These two protein chains interact to form a complex.

Contacts between the two chains:
Residue G417 in the second protein contacts residue L408 in the first protein (closest heavy-atom distance 3.0 Å).
Residue F455 in the second protein is in contact with residue R289 in the first protein (closest heavy-atom distance 2.9 Å).
Residue T160 in the second protein is in contact with residue H288 in the first protein (closest heavy-atom distance 3.2 Å).
Residue G426 in the second protein interacts with residue L295 in the first protein (closest heavy-atom distance 3.5 Å).
Residue G417 in the second protein is in contact with residue S407 in the first protein (closest heavy-atom distance 3.5 Å).
Residue G434 in the second protein is in contact with residue V349 in the first protein (closest heavy-atom distance 3.1 Å).
Residue F455 in the second protein interacts with residue L227 in the first protein (closest heavy-atom distance 3.5 Å).
Residue W119 in the second protein interacts with residue P286 in the first protein (closest heavy-atom distance 3.6 Å).
Residue T42 in the second protein contacts residue K267 in the first protein (closest heavy-atom distance 2.6 Å).
Residue P435 in the second protein contacts residue Y347 in the first protein (closest heavy-atom distance 3.2 Å).
Residue K443 in the second protein interacts with residue E445 in the first protein (closest heavy-atom distance 3.4 Å).
Residue Y467 in the second protein is in contact with residue R293 in the first protein (closest heavy-atom distance 3.1 Å).
Residue E449 in the second protein contacts residue E344 in the first protein (closest heavy-atom distance 2.8 Å).
Residue F412 in the second protein contacts residue F412 in the first protein (closest heavy-atom distance 3.5 Å).
Residue D427 in the second protein is in contact with residue A296 in the first protein (closest heavy-atom distance 3.0 Å).
Residue S415 in the second protein is in contact with residue F412 in the first protein (closest heavy-atom distance 3.0 Å).
Residue L432 in the second protein is in contact with residue E383 in the first protein (closest heavy-atom distance 3.2 Å).
Residue G434 in the second protein is in contact with residue F343 in the first protein (closest heavy-atom distance 3.6 Å).
Residue F162 in the second protein interacts with residue Y287 in the first protein (closest heavy-atom distance 3.2 Å).
Residue H437 in the second protein interacts with residue Q405 in the first protein (closest heavy-atom distance 3.1 Å).
Residue R469 in the second protein is in contact with residue E344 in the first protein (closest heavy-atom distance 3.3 Å).
Residue V438 in the second protein contacts residue R485 in the first protein (closest heavy-atom distance 3.5 Å).
Residue K121 in the second protein is in contact with residue E264 in the first protein (closest heavy-atom distance 3.4 Å).
Residue F120 in the second protein contacts residue E264 in the first protein (closest heavy-atom distance 3.4 Å).
Residue D433 in the second protein contacts residue N384 in the first protein (closest heavy-atom distance 3.0 Å).
Residue D433 in the second protein interacts with residue F343 in the first protein (closest heavy-atom distance 3.4 Å).
Residue W119 in the second protein interacts with residue S285 in the first protein (closest heavy-atom distance 3.5 Å).
Residue E38 in the second protein contacts residue K267 in the first protein (closest heavy-atom distance 3.2 Å).
Residue I41 in the second protein contacts residue R284 in the first protein (closest heavy-atom distance 2.8 Å).
Residue H437 in the second protein is in contact with residue R485 in the first protein (closest heavy-atom distance 3.4 Å).
Residue Q442 in the second protein is in contact with residue F412 in the first protein (closest heavy-atom distance 3.5 Å).
Residue V425 in the second protein is in contact with residue S342 in the first protein (closest heavy-atom distance 3.5 Å).
Residue E158 in the second protein contacts residue K282 in the first protein (closest heavy-atom distance 3.4 Å).
Residue K414 in the second protein is in contact with residue E411 in the first protein (closest heavy-atom distance 3.6 Å).
Residue D433 in the second protein contacts residue F348 in the first protein (closest heavy-atom distance 3.6 Å).
Residue G44 in the second protein is in contact with residue R284 in the first protein (closest heavy-atom distance 3.3 Å).
Residue T42 in the second protein contacts residue R284 in the first protein (closest heavy-atom distance 3.3 Å).
Residue M430 in the second protein interacts with residue R293 in the first protein (closest heavy-atom distance 2.8 Å).
Residue V438 in the second protein interacts with residue Q405 in the first protein (closest heavy-atom distance 2.9 Å).
Residue G413 in the second protein contacts residue F412 in the first protein (closest heavy-atom distance 3.4 Å).
Residue A440 in the second protein interacts with residue W406 in the first protein (closest heavy-atom distance 3.3 Å).
Residue R469 in the second protein contacts residue P341 in the first protein (closest heavy-atom distance 2.9 Å).
Residue Y467 in the second protein interacts with residue L227 in the first protein (closest heavy-atom distance 3.1 Å).
Residue D476 in the second protein interacts with residue K482 in the first protein (closest heavy-atom distance 3.5 Å).
Residue D433 in the second protein interacts with residue G382 in the first protein (closest heavy-atom distance 3.6 Å).
Residue K443 in the second protein interacts with residue K443 in the first protein (closest heavy-atom distance 3.2 Å).
Residue V425 in the second protein is in contact with residue R293 in the first protein (closest heavy-atom distance 3.6 Å).
Residue S436 in the second protein is in contact with residue L487 in the first protein (closest heavy-atom distance 3.1 Å).
Residue G434 in the second protein is in contact with residue F348 in the first protein (closest heavy-atom distance 3.3 Å).
Residue L466 in the second protein interacts with residue Y287 in the first protein (closest heavy-atom distance 3.6 Å).
Residue G413 in the second protein interacts with residue E411 in the first protein (closest heavy-atom distance 3.4 Å).
Residue S416 in the second protein interacts with residue T410 in the first protein (closest heavy-atom distance 3.6 Å).
Residue R469 in the second protein is in contact with residue S342 in the first protein (closest heavy-atom distance 3.0 Å).
Residue S416 in the second protein interacts with residue L408 in the first protein (closest heavy-atom distance 3.4 Å).
Residue F455 in the second protein interacts with residue S339 in the first protein (closest heavy-atom distance 2.9 Å).
Residue F162 in the second protein is in contact with residue P286 in the first protein (closest heavy-atom distance 3.3 Å).
Residue S436 in the second protein is in contact with residue R485 in the first protein (closest heavy-atom distance 3.2 Å).
Residue G413 in the second protein contacts residue G413 in the first protein (closest heavy-atom distance 2.8 Å).
Residue L45 in the second protein is in contact with residue P286 in the first protein (closest heavy-atom distance 3.5 Å).
Residue D433 in the second protein interacts with residue E383 in the first protein (closest heavy-atom distance 2.8 Å).

Sequence of the first protein:
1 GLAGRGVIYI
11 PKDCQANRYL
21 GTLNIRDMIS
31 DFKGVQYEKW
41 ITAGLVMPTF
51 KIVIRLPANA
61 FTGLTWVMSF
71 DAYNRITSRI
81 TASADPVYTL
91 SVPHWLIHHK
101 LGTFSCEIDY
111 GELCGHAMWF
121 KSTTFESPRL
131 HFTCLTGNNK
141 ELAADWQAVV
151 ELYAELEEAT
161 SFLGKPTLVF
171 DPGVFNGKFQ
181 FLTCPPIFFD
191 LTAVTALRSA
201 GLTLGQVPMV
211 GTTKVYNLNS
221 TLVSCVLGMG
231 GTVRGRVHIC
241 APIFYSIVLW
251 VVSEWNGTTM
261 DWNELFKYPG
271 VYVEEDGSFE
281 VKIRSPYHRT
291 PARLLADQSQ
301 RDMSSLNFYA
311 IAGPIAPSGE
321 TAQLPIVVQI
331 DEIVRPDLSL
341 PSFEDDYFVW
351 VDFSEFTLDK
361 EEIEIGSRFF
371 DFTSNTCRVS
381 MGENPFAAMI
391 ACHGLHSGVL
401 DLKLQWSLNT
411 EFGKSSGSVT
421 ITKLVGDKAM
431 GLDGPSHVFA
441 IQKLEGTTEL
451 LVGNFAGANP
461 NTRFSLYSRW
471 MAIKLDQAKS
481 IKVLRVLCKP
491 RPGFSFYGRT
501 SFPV

Sequence of the second protein:
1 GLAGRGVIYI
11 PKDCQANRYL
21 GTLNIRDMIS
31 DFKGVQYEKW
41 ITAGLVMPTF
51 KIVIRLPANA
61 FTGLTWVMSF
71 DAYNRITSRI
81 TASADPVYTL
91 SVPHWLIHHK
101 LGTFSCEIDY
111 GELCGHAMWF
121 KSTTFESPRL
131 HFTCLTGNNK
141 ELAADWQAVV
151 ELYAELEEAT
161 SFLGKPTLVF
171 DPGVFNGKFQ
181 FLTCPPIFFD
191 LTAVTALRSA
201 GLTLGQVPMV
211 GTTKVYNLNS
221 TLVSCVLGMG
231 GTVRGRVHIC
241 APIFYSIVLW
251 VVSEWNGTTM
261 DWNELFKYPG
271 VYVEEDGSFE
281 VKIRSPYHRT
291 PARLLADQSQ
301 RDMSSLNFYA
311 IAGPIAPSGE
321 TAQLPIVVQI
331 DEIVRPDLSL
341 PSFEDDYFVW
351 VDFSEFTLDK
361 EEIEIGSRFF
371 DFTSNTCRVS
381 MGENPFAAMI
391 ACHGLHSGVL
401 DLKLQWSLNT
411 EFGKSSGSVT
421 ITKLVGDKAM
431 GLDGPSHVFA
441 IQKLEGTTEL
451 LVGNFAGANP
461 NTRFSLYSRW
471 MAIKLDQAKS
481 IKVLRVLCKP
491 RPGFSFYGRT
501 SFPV